Sequence of chain B:
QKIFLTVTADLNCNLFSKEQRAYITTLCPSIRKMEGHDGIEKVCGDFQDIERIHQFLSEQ

This data describes a binding interaction between two proteins.

Contacts between the two chains:
Residue E57 in chain A is in contact with residue F53 in chain B (closest heavy-atom distance 4.0 Å).
Residue F10 in chain A interacts with residue I59 in chain B (closest heavy-atom distance 3.8 Å).
Residue K8 in chain A is in contact with residue L21 in chain B (closest heavy-atom distance 4.1 Å).
Residue V13 in chain A contacts residue V13 in chain B (closest heavy-atom distance 3.6 Å).
Residue L17 in chain A interacts with residue I9 in chain B (closest heavy-atom distance 3.8 Å).
Residue A15 in chain A is in contact with residue T12 in chain B (closest heavy-atom distance 3.5 Å).
Residue A15 in chain A is in contact with residue F10 in chain B (closest heavy-atom distance 3.7 Å).
Residue I56 in chain A contacts residue F53 in chain B (closest heavy-atom distance 3.9 Å).
Residue T14 in chain A contacts residue T14 in chain B (closest heavy-atom distance 2.8 Å).
Residue L63 in chain A interacts with residue I9 in chain B (closest heavy-atom distance 3.7 Å).
Residue H60 in chain A is in contact with residue F53 in chain B (closest heavy-atom distance 3.4 Å).
Residue F53 in chain A interacts with residue H60 in chain B (closest heavy-atom distance 3.4 Å).
Residue F10 in chain A contacts residue H60 in chain B (closest heavy-atom distance 3.6 Å).
Residue L11 in chain A contacts residue D16 in chain B (closest heavy-atom distance 2.8 Å).
Residue F10 in chain A interacts with residue L17 in chain B (closest heavy-atom distance 3.5 Å).
Residue T14 in chain A is in contact with residue V13 in chain B (closest heavy-atom distance 3.3 Å).
Residue L17 in chain A contacts residue L11 in chain B (closest heavy-atom distance 3.8 Å).
Residue I9 in chain A contacts residue H60 in chain B (closest heavy-atom distance 3.4 Å).
Residue D16 in chain A is in contact with residue I9 in chain B (closest heavy-atom distance 4.2 Å).
Residue N18 in chain A interacts with residue L11 in chain B (closest heavy-atom distance 3.8 Å).
Residue T12 in chain A contacts residue A15 in chain B (closest heavy-atom distance 3.6 Å).
Residue H60 in chain A is in contact with residue I9 in chain B (closest heavy-atom distance 3.3 Å).
Residue D16 in chain A is in contact with residue T12 in chain B (closest heavy-atom distance 2.9 Å).
Residue L17 in chain A contacts residue F10 in chain B (closest heavy-atom distance 3.5 Å).
Residue F10 in chain A is in contact with residue I56 in chain B (closest heavy-atom distance 3.5 Å).
Residue N18 in chain A interacts with residue K8 in chain B (closest heavy-atom distance 2.8 Å).
Residue F10 in chain A interacts with residue L63 in chain B (closest heavy-atom distance 4.1 Å).
Residue T12 in chain A is in contact with residue D16 in chain B (closest heavy-atom distance 2.8 Å).
Residue I9 in chain A contacts residue L17 in chain B (closest heavy-atom distance 3.9 Å).
Residue T14 in chain A interacts with residue T12 in chain B (closest heavy-atom distance 4.4 Å).
Residue F53 in chain A interacts with residue I56 in chain B (closest heavy-atom distance 4.0 Å).
Residue L63 in chain A interacts with residue F10 in chain B (closest heavy-atom distance 4.2 Å).
Residue Q7 in chain A is in contact with residue L21 in chain B (closest heavy-atom distance 3.1 Å).
Residue F22 in chain A contacts residue I9 in chain B (closest heavy-atom distance 4.0 Å).
Residue V13 in chain A is in contact with residue T14 in chain B (closest heavy-atom distance 3.3 Å).
Residue F10 in chain A contacts residue D16 in chain B (closest heavy-atom distance 3.2 Å).
Residue D16 in chain A interacts with residue F10 in chain B (closest heavy-atom distance 3.1 Å).
Residue A15 in chain A is in contact with residue V13 in chain B (closest heavy-atom distance 4.0 Å).
Residue S64 in chain A interacts with residue I9 in chain B (closest heavy-atom distance 3.8 Å).
Residue E57 in chain A contacts residue E57 in chain B (closest heavy-atom distance 2.9 Å).
Residue F10 in chain A interacts with residue A15 in chain B (closest heavy-atom distance 3.8 Å).
Residue I56 in chain A is in contact with residue F10 in chain B (closest heavy-atom distance 3.5 Å).
Residue I59 in chain A contacts residue F10 in chain B (closest heavy-atom distance 3.8 Å).
Residue L11 in chain A interacts with residue N18 in chain B (closest heavy-atom distance 3.7 Å).
Residue T12 in chain A contacts residue T14 in chain B (closest heavy-atom distance 4.3 Å).
Residue L21 in chain A interacts with residue K8 in chain B (closest heavy-atom distance 3.9 Å).
Residue K8 in chain A is in contact with residue N18 in chain B (closest heavy-atom distance 3.1 Å).
Residue N18 in chain A is in contact with residue I9 in chain B (closest heavy-atom distance 2.9 Å).
Residue I9 in chain A interacts with residue F22 in chain B (closest heavy-atom distance 4.0 Å).
Residue I9 in chain A interacts with residue N18 in chain B (closest heavy-atom distance 2.9 Å).
Residue Q7 in chain A interacts with residue N18 in chain B (closest heavy-atom distance 3.2 Å).
Residue I9 in chain A interacts with residue D16 in chain B (closest heavy-atom distance 4.1 Å).
Residue L21 in chain A is in contact with residue Q7 in chain B (closest heavy-atom distance 4.5 Å).
Residue H60 in chain A is in contact with residue F10 in chain B (closest heavy-atom distance 3.5 Å).
Residue D16 in chain A interacts with residue L11 in chain B (closest heavy-atom distance 2.8 Å).
Residue L11 in chain A interacts with residue L17 in chain B (closest heavy-atom distance 3.9 Å).
Residue V13 in chain A interacts with residue A15 in chain B (closest heavy-atom distance 4.4 Å).
Residue F53 in chain A contacts residue E57 in chain B (closest heavy-atom distance 4.0 Å).
Residue I9 in chain A is in contact with residue L63 in chain B (closest heavy-atom distance 3.8 Å).
Residue I9 in chain A is in contact with residue S64 in chain B (closest heavy-atom distance 3.8 Å).

Sequence of chain A:
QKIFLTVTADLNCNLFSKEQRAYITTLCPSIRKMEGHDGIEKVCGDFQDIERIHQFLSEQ